Sequence of the first protein:
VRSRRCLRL

These two protein chains interact to form a complex.

Residue-level contacts at the interface:
Residue W155 in the second protein interacts with residue R5 in the first protein (closest heavy-atom distance 3.6 Å).
Residue R61 in the second protein interacts with residue R4 in the first protein (closest heavy-atom distance 3.7 Å).
Residue E151 in the second protein interacts with residue C6 in the first protein (closest heavy-atom distance 4.5 Å).
Residue F32 in the second protein contacts residue V1 in the first protein (closest heavy-atom distance 4.7 Å).
Residue L80 in the second protein interacts with residue L9 in the first protein (closest heavy-atom distance 3.6 Å).
Residue W96 in the second protein interacts with residue R2 in the first protein (closest heavy-atom distance 4.1 Å).
Residue S115 in the second protein interacts with residue L7 in the first protein (closest heavy-atom distance 4.3 Å).
Residue E151 in the second protein is in contact with residue R5 in the first protein (closest heavy-atom distance 3.1 Å).
Residue W96 in the second protein is in contact with residue C6 in the first protein (closest heavy-atom distance 4.3 Å).
Residue N76 in the second protein interacts with residue R8 in the first protein (closest heavy-atom distance 3.6 Å).
Residue Y122 in the second protein contacts residue L9 in the first protein (closest heavy-atom distance 3.8 Å).
Residue Y158 in the second protein interacts with residue V1 in the first protein (closest heavy-atom distance 2.7 Å).
Residue A72 in the second protein is in contact with residue C6 in the first protein (closest heavy-atom distance 4.2 Å).
Residue K65 in the second protein is in contact with residue C6 in the first protein (closest heavy-atom distance 4.6 Å).
Residue W96 in the second protein contacts residue R5 in the first protein (closest heavy-atom distance 4.1 Å).
Residue Y83 in the second protein contacts residue L9 in the first protein (closest heavy-atom distance 2.9 Å).
Residue W166 in the second protein contacts residue V1 in the first protein (closest heavy-atom distance 3.4 Å).
Residue N76 in the second protein is in contact with residue L7 in the first protein (closest heavy-atom distance 2.8 Å).
Residue Q154 in the second protein is in contact with residue R5 in the first protein (closest heavy-atom distance 2.7 Å).
Residue E62 in the second protein contacts residue V1 in the first protein (closest heavy-atom distance 3.4 Å).
Residue K65 in the second protein contacts residue V1 in the first protein (closest heavy-atom distance 3.8 Å).
Residue Y58 in the second protein contacts residue V1 in the first protein (closest heavy-atom distance 3.6 Å).
Residue E62 in the second protein contacts residue R2 in the first protein (closest heavy-atom distance 3.2 Å).
Residue S23 in the second protein contacts residue R2 in the first protein (closest heavy-atom distance 3.1 Å).
Residue K145 in the second protein interacts with residue L9 in the first protein (closest heavy-atom distance 2.8 Å).
Residue Y66 in the second protein is in contact with residue R2 in the first protein (closest heavy-atom distance 3.6 Å).
Residue Y158 in the second protein interacts with residue S3 in the first protein (closest heavy-atom distance 3.6 Å).
Residue L94 in the second protein is in contact with residue L7 in the first protein (closest heavy-atom distance 4.1 Å).
Residue Y6 in the second protein interacts with residue V1 in the first protein (closest heavy-atom distance 3.0 Å).
Residue K65 in the second protein is in contact with residue R2 in the first protein (closest heavy-atom distance 2.7 Å).
Residue N76 in the second protein contacts residue L9 in the first protein (closest heavy-atom distance 2.9 Å).
Residue Q69 in the second protein interacts with residue R5 in the first protein (closest heavy-atom distance 4.5 Å).
Residue W146 in the second protein interacts with residue R8 in the first protein (closest heavy-atom distance 2.6 Å).
Residue Q69 in the second protein is in contact with residue L7 in the first protein (closest heavy-atom distance 2.8 Å).
Residue Y158 in the second protein interacts with residue R2 in the first protein (closest heavy-atom distance 3.9 Å).
Residue L94 in the second protein contacts residue L9 in the first protein (closest heavy-atom distance 4.0 Å).
Residue M4 in the second protein contacts residue V1 in the first protein (closest heavy-atom distance 3.9 Å).
Residue A72 in the second protein is in contact with residue R8 in the first protein (closest heavy-atom distance 4.5 Å).
Residue Q69 in the second protein is in contact with residue R2 in the first protein (closest heavy-atom distance 3.7 Å).
Residue Y170 in the second protein is in contact with residue V1 in the first protein (closest heavy-atom distance 2.8 Å).
Residue A72 in the second protein contacts residue L7 in the first protein (closest heavy-atom distance 3.9 Å).
Residue K79 in the second protein interacts with residue L9 in the first protein (closest heavy-atom distance 2.3 Å).
Residue K65 in the second protein is in contact with residue R4 in the first protein (closest heavy-atom distance 3.2 Å).
Residue T142 in the second protein interacts with residue R8 in the first protein (closest heavy-atom distance 4.2 Å).
Residue Y98 in the second protein contacts residue R2 in the first protein (closest heavy-atom distance 3.1 Å).
Residue D8 in the second protein is in contact with residue R2 in the first protein (closest heavy-atom distance 2.6 Å).
Residue D113 in the second protein interacts with residue L7 in the first protein (closest heavy-atom distance 4.4 Å).
Residue K79 in the second protein interacts with residue R8 in the first protein (closest heavy-atom distance 4.4 Å).
Residue Y6 in the second protein is in contact with residue R2 in the first protein (closest heavy-atom distance 3.2 Å).
Residue W146 in the second protein is in contact with residue L7 in the first protein (closest heavy-atom distance 3.5 Å).
Residue T142 in the second protein is in contact with residue L9 in the first protein (closest heavy-atom distance 2.8 Å).
Residue D73 in the second protein interacts with residue L7 in the first protein (closest heavy-atom distance 4.4 Å).
Residue F21 in the second protein contacts residue R2 in the first protein (closest heavy-atom distance 4.4 Å).
Residue W146 in the second protein interacts with residue L9 in the first protein (closest heavy-atom distance 3.7 Å).
Residue R68 in the second protein is in contact with residue C6 in the first protein (closest heavy-atom distance 3.9 Å).
Residue W155 in the second protein interacts with residue S3 in the first protein (closest heavy-atom distance 4.2 Å).
Residue W96 in the second protein contacts residue L7 in the first protein (closest heavy-atom distance 3.6 Å).
Residue Q69 in the second protein interacts with residue C6 in the first protein (closest heavy-atom distance 3.0 Å).
Residue Y98 in the second protein contacts residue S3 in the first protein (closest heavy-atom distance 3.3 Å).
Residue K65 in the second protein interacts with residue S3 in the first protein (closest heavy-atom distance 3.9 Å).

Sequence of the second protein:
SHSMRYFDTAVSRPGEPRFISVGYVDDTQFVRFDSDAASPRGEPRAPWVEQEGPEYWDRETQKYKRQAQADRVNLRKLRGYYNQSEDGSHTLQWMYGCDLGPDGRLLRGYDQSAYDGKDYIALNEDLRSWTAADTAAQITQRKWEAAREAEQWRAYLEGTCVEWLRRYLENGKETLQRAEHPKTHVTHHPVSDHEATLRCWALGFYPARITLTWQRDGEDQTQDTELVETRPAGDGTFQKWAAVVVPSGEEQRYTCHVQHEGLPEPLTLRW